Interface contacts:
Residue V1437 in protein 2 interacts with residue E1570 in protein 1 (closest heavy-atom distance 3.6 Å).
Residue K1442 in protein 2 interacts with residue G1546 in protein 1 (closest heavy-atom distance 3.9 Å).
Residue I1439 in protein 2 interacts with residue R1503 in protein 1 (closest heavy-atom distance 3.2 Å).
Residue Q1573 in protein 2 contacts residue R1435 in protein 1 (closest heavy-atom distance 4.0 Å).
Residue K1444 in protein 2 contacts residue T1564 in protein 1 (closest heavy-atom distance 3.3 Å).
Residue K1444 in protein 2 interacts with residue N1565 in protein 1 (closest heavy-atom distance 3.0 Å).
Residue V1502 in protein 2 is in contact with residue I1439 in protein 1 (closest heavy-atom distance 3.8 Å).
Residue L1563 in protein 2 is in contact with residue K1442 in protein 1 (closest heavy-atom distance 3.5 Å).
Residue D1499 in protein 2 is in contact with residue I1439 in protein 1 (closest heavy-atom distance 3.7 Å).
Residue L1568 in protein 2 interacts with residue P1440 in protein 1 (closest heavy-atom distance 4.5 Å).
Residue N1438 in protein 2 is in contact with residue E1570 in protein 1 (closest heavy-atom distance 3.5 Å).
Residue F1566 in protein 2 contacts residue R1441 in protein 1 (closest heavy-atom distance 3.6 Å).
Residue R1441 in protein 2 is in contact with residue N1565 in protein 1 (closest heavy-atom distance 3.2 Å).
Residue E1570 in protein 2 interacts with residue P1436 in protein 1 (closest heavy-atom distance 3.1 Å).
Residue D1567 in protein 2 contacts residue R1441 in protein 1 (closest heavy-atom distance 4.4 Å).
Residue R1435 in protein 2 is in contact with residue V1574 in protein 1 (closest heavy-atom distance 3.6 Å).
Residue N1565 in protein 2 is in contact with residue K1444 in protein 1 (closest heavy-atom distance 3.1 Å).
Residue F1566 in protein 2 interacts with residue I1439 in protein 1 (closest heavy-atom distance 3.5 Å).
Residue P1433 in protein 2 contacts residue T1507 in protein 1 (closest heavy-atom distance 3.7 Å).
Residue F1566 in protein 2 contacts residue P1440 in protein 1 (closest heavy-atom distance 3.3 Å).
Residue N1565 in protein 2 is in contact with residue R1441 in protein 1 (closest heavy-atom distance 3.3 Å).
Residue R1503 in protein 2 contacts residue V1437 in protein 1 (closest heavy-atom distance 3.1 Å).
Residue F1566 in protein 2 is in contact with residue K1442 in protein 1 (closest heavy-atom distance 3.2 Å).
Residue L1578 in protein 2 contacts residue R1435 in protein 1 (closest heavy-atom distance 4.4 Å).
Residue V1437 in protein 2 is in contact with residue R1503 in protein 1 (closest heavy-atom distance 3.3 Å).
Residue K1442 in protein 2 interacts with residue F1566 in protein 1 (closest heavy-atom distance 3.3 Å).
Residue G1546 in protein 2 interacts with residue K1442 in protein 1 (closest heavy-atom distance 3.4 Å).
Residue D1567 in protein 2 is in contact with residue I1439 in protein 1 (closest heavy-atom distance 4.2 Å).
Residue P1436 in protein 2 contacts residue E1570 in protein 1 (closest heavy-atom distance 3.6 Å).
Residue I1439 in protein 2 interacts with residue D1499 in protein 1 (closest heavy-atom distance 3.9 Å).
Residue V1574 in protein 2 contacts residue R1435 in protein 1 (closest heavy-atom distance 3.7 Å).
Residue D1567 in protein 2 interacts with residue P1440 in protein 1 (closest heavy-atom distance 2.9 Å).
Residue I1439 in protein 2 contacts residue F1566 in protein 1 (closest heavy-atom distance 3.5 Å).
Residue K1442 in protein 2 interacts with residue T1564 in protein 1 (closest heavy-atom distance 3.2 Å).
Residue R1503 in protein 2 contacts residue N1438 in protein 1 (closest heavy-atom distance 3.5 Å).
Residue D1567 in protein 2 contacts residue K1442 in protein 1 (closest heavy-atom distance 2.9 Å).
Residue R1441 in protein 2 interacts with residue F1566 in protein 1 (closest heavy-atom distance 3.2 Å).
Residue N1565 in protein 2 interacts with residue K1442 in protein 1 (closest heavy-atom distance 3.3 Å).
Residue K1442 in protein 2 contacts residue N1565 in protein 1 (closest heavy-atom distance 2.4 Å).
Residue N1438 in protein 2 contacts residue R1503 in protein 1 (closest heavy-atom distance 3.3 Å).
Residue L1568 in protein 2 contacts residue I1439 in protein 1 (closest heavy-atom distance 4.0 Å).
Residue V1437 in protein 2 is in contact with residue Y1571 in protein 1 (closest heavy-atom distance 3.6 Å).
Residue P1440 in protein 2 contacts residue F1566 in protein 1 (closest heavy-atom distance 3.2 Å).
Residue R1503 in protein 2 contacts residue I1439 in protein 1 (closest heavy-atom distance 3.3 Å).
Residue I1439 in protein 2 contacts residue V1502 in protein 1 (closest heavy-atom distance 3.6 Å).
Residue E1570 in protein 2 contacts residue V1437 in protein 1 (closest heavy-atom distance 3.4 Å).
Residue N1497 in protein 2 contacts residue R1441 in protein 1 (closest heavy-atom distance 3.0 Å).
Residue D1577 in protein 2 is in contact with residue R1435 in protein 1 (closest heavy-atom distance 3.3 Å).
Residue P1440 in protein 2 contacts residue D1567 in protein 1 (closest heavy-atom distance 3.5 Å).
Residue I1439 in protein 2 is in contact with residue L1568 in protein 1 (closest heavy-atom distance 3.6 Å).
Residue E1570 in protein 2 contacts residue N1438 in protein 1 (closest heavy-atom distance 2.8 Å).
Residue N1438 in protein 2 is in contact with residue L1568 in protein 1 (closest heavy-atom distance 4.0 Å).
Residue N1511 in protein 2 interacts with residue I1434 in protein 1 (closest heavy-atom distance 4.5 Å).
Residue R1441 in protein 2 contacts residue N1497 in protein 1 (closest heavy-atom distance 2.6 Å).
Residue K1442 in protein 2 contacts residue D1567 in protein 1 (closest heavy-atom distance 3.9 Å).
Residue T1564 in protein 2 interacts with residue K1444 in protein 1 (closest heavy-atom distance 3.2 Å).
Residue R1435 in protein 2 interacts with residue D1577 in protein 1 (closest heavy-atom distance 3.4 Å).
Residue S1545 in protein 2 contacts residue K1442 in protein 1 (closest heavy-atom distance 3.3 Å).
Residue T1564 in protein 2 is in contact with residue K1442 in protein 1 (closest heavy-atom distance 3.1 Å).
Residue I1434 in protein 2 contacts residue K1514 in protein 1 (closest heavy-atom distance 3.9 Å).

Sequence of protein 2:
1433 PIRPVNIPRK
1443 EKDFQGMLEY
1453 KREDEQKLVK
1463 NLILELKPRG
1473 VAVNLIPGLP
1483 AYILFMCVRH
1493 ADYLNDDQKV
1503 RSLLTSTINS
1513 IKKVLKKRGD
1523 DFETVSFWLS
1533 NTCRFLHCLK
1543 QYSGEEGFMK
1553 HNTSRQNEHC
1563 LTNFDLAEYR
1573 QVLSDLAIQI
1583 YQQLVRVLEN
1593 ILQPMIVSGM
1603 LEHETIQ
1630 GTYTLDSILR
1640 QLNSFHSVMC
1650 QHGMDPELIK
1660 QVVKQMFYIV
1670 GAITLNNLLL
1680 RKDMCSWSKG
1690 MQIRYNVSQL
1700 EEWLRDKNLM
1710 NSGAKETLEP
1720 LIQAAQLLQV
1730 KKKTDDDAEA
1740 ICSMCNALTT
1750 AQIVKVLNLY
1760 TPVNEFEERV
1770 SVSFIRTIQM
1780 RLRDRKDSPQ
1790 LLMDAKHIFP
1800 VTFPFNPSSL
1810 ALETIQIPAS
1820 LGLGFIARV

The following describes two proteins that form a bound complex.

Sequence of protein 1:
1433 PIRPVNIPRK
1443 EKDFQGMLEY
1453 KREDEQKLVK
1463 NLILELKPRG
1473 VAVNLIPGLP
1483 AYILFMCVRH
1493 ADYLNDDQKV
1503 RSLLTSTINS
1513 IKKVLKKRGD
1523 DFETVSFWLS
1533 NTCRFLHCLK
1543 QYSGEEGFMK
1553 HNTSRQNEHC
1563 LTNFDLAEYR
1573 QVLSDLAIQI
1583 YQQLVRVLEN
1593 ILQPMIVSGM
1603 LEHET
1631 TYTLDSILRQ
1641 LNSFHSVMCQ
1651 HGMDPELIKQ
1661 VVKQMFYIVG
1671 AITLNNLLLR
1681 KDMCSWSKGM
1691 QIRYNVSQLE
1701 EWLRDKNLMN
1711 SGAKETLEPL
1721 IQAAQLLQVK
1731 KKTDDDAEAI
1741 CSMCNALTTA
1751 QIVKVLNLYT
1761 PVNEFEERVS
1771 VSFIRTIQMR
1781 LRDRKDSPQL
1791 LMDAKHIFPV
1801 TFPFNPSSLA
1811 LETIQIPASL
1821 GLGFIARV